These two protein chains interact to form a complex.

Sequence of the first protein:
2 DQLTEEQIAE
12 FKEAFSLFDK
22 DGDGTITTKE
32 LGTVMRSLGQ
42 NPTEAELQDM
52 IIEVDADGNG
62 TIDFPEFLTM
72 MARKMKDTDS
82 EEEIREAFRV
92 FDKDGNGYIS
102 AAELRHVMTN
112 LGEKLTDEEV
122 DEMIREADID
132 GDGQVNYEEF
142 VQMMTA

Sequence of the second protein:
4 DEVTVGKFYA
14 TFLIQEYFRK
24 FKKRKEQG

Residue-level contacts at the interface:
Residue M72 in the first protein contacts residue Y12 in the second protein (closest heavy-atom distance 4.0 Å).
Residue E7 in the first protein interacts with residue R22 in the second protein (closest heavy-atom distance 3.4 Å).
Residue M124 in the first protein interacts with residue F24 in the second protein (closest heavy-atom distance 3.5 Å).
Residue L116 in the first protein contacts residue F21 in the second protein (closest heavy-atom distance 4.0 Å).
Residue M124 in the first protein contacts residue Y20 in the second protein (closest heavy-atom distance 3.7 Å).
Residue E123 in the first protein interacts with residue F24 in the second protein (closest heavy-atom distance 3.8 Å).
Residue M71 in the first protein contacts residue F11 in the second protein (closest heavy-atom distance 3.7 Å).
Residue F19 in the first protein contacts residue F11 in the second protein (closest heavy-atom distance 3.5 Å).
Residue E127 in the first protein is in contact with residue R27 in the second protein (closest heavy-atom distance 3.7 Å).
Residue E11 in the first protein contacts residue E19 in the second protein (closest heavy-atom distance 3.1 Å).
Residue M145 in the first protein interacts with residue L16 in the second protein (closest heavy-atom distance 3.8 Å).
Residue L116 in the first protein interacts with residue K25 in the second protein (closest heavy-atom distance 3.5 Å).
Residue E123 in the first protein is in contact with residue K28 in the second protein (closest heavy-atom distance 2.7 Å).
Residue Q41 in the first protein interacts with residue K10 in the second protein (closest heavy-atom distance 3.4 Å).
Residue E84 in the first protein interacts with residue Y12 in the second protein (closest heavy-atom distance 3.5 Å).
Residue L32 in the first protein is in contact with residue F11 in the second protein (closest heavy-atom distance 3.8 Å).
Residue E11 in the first protein interacts with residue R22 in the second protein (closest heavy-atom distance 3.2 Å).
Residue M76 in the first protein contacts residue Y12 in the second protein (closest heavy-atom distance 3.6 Å).
Residue V55 in the first protein interacts with residue F11 in the second protein (closest heavy-atom distance 4.0 Å).
Residue E114 in the first protein contacts residue F21 in the second protein (closest heavy-atom distance 3.6 Å).
Residue E87 in the first protein interacts with residue A13 in the second protein (closest heavy-atom distance 3.9 Å).
Residue E84 in the first protein interacts with residue L16 in the second protein (closest heavy-atom distance 3.8 Å).
Residue E120 in the first protein is in contact with residue K25 in the second protein (closest heavy-atom distance 3.3 Å).
Residue M109 in the first protein is in contact with residue F21 in the second protein (closest heavy-atom distance 3.8 Å).
Residue E11 in the first protein contacts residue F15 in the second protein (closest heavy-atom distance 3.5 Å).
Residue M51 in the first protein interacts with residue F11 in the second protein (closest heavy-atom distance 3.9 Å).
Residue F92 in the first protein interacts with residue F21 in the second protein (closest heavy-atom distance 3.8 Å).
Residue K75 in the first protein contacts residue Y12 in the second protein (closest heavy-atom distance 3.4 Å).
Residue E87 in the first protein is in contact with residue K10 in the second protein (closest heavy-atom distance 3.4 Å).
Residue F12 in the first protein is in contact with residue F15 in the second protein (closest heavy-atom distance 3.7 Å).
Residue M72 in the first protein interacts with residue F15 in the second protein (closest heavy-atom distance 3.6 Å).
Residue F19 in the first protein interacts with residue T14 in the second protein (closest heavy-atom distance 3.6 Å).
Residue M72 in the first protein contacts residue F11 in the second protein (closest heavy-atom distance 3.7 Å).
Residue M51 in the first protein is in contact with residue T7 in the second protein (closest heavy-atom distance 3.9 Å).
Residue E87 in the first protein contacts residue V6 in the second protein (closest heavy-atom distance 3.5 Å).
Residue K115 in the first protein is in contact with residue K25 in the second protein (closest heavy-atom distance 3.3 Å).
Residue V91 in the first protein is in contact with residue I17 in the second protein (closest heavy-atom distance 3.9 Å).
Residue M124 in the first protein contacts residue F21 in the second protein (closest heavy-atom distance 3.5 Å).
Residue L18 in the first protein interacts with residue T14 in the second protein (closest heavy-atom distance 3.9 Å).
Residue M36 in the first protein contacts residue K10 in the second protein (closest heavy-atom distance 3.6 Å).
Residue A15 in the first protein interacts with residue Q18 in the second protein (closest heavy-atom distance 3.2 Å).
Residue V108 in the first protein is in contact with residue I17 in the second protein (closest heavy-atom distance 4.1 Å).
Residue L112 in the first protein contacts residue I17 in the second protein (closest heavy-atom distance 3.4 Å).
Residue M145 in the first protein interacts with residue Y20 in the second protein (closest heavy-atom distance 4.0 Å).
Residue A88 in the first protein is in contact with residue I17 in the second protein (closest heavy-atom distance 3.8 Å).
Residue K75 in the first protein is in contact with residue V8 in the second protein (closest heavy-atom distance 3.6 Å).
Residue F92 in the first protein contacts residue I17 in the second protein (closest heavy-atom distance 3.6 Å).
Residue L116 in the first protein interacts with residue F24 in the second protein (closest heavy-atom distance 4.1 Å).
Residue L112 in the first protein contacts residue T14 in the second protein (closest heavy-atom distance 3.9 Å).
Residue E120 in the first protein interacts with residue F24 in the second protein (closest heavy-atom distance 4.0 Å).
Residue E127 in the first protein is in contact with residue F24 in the second protein (closest heavy-atom distance 3.9 Å).
Residue A88 in the first protein interacts with residue A13 in the second protein (closest heavy-atom distance 3.7 Å).
Residue F68 in the first protein contacts residue F11 in the second protein (closest heavy-atom distance 3.8 Å).
Residue M144 in the first protein contacts residue Y20 in the second protein (closest heavy-atom distance 3.2 Å).
Residue E14 in the first protein interacts with residue Q18 in the second protein (closest heavy-atom distance 3.5 Å).
Residue L112 in the first protein interacts with residue Q18 in the second protein (closest heavy-atom distance 3.0 Å).
Residue E87 in the first protein is in contact with residue G9 in the second protein (closest heavy-atom distance 3.8 Å).
Residue M71 in the first protein is in contact with residue V8 in the second protein (closest heavy-atom distance 3.9 Å).
Residue E114 in the first protein contacts residue R22 in the second protein (closest heavy-atom distance 3.1 Å).
Residue L105 in the first protein interacts with residue F21 in the second protein (closest heavy-atom distance 3.5 Å).